Sequence of protein 1:
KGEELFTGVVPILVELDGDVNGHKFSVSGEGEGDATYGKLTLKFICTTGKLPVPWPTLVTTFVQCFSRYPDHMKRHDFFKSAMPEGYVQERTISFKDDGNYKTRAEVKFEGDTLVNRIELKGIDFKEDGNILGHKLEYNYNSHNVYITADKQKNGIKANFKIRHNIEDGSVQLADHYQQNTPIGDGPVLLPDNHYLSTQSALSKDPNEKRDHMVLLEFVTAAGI

Interface contacts:
Residue K229 in protein 2 interacts with residue T9 in protein 1 (closest heavy-atom distance 4.0 Å).
Residue K232 in protein 2 contacts residue K3 in protein 1 (closest heavy-atom distance 4.4 Å).
Residue A228 in protein 2 is in contact with residue T9 in protein 1 (closest heavy-atom distance 4.6 Å).
Residue A228 in protein 2 is in contact with residue T38 in protein 1 (closest heavy-atom distance 3.6 Å).
Residue K232 in protein 2 contacts residue L7 in protein 1 (closest heavy-atom distance 3.7 Å).
Residue K229 in protein 2 interacts with residue E6 in protein 1 (closest heavy-atom distance 4.5 Å).

Sequence of protein 2:
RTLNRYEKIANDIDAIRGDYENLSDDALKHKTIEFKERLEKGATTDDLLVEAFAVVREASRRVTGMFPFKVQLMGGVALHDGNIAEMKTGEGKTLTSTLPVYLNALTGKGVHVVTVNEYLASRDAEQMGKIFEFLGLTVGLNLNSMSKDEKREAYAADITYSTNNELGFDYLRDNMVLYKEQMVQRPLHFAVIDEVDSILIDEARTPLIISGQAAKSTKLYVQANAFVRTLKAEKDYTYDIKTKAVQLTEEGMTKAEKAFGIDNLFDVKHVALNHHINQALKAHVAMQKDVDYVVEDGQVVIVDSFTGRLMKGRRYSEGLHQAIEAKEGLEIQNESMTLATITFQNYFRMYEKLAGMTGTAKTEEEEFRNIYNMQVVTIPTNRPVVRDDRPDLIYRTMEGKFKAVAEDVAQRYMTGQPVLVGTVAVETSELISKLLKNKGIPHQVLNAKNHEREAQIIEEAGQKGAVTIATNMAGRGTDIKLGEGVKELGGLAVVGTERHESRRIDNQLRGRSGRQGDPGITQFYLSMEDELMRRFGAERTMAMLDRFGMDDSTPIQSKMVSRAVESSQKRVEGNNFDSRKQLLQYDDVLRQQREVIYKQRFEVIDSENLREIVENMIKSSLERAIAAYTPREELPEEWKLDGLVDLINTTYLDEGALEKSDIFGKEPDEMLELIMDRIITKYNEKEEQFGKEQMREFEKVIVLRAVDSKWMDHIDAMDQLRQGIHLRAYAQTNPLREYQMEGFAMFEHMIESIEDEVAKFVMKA

The following describes two proteins that form a bound complex.